Interface contacts:
Residue E65 in protein 2 contacts residue K18 in protein 1 (closest heavy-atom distance 3.4 Å).
Residue E93 in protein 2 contacts residue R20 in protein 1 (closest heavy-atom distance 3.9 Å).
Residue D91 in protein 2 contacts residue R17 in protein 1 (closest heavy-atom distance 2.6 Å).
Residue Y58 in protein 2 is in contact with residue E14 in protein 1 (closest heavy-atom distance 3.0 Å).
Residue D91 in protein 2 interacts with residue S21 in protein 1 (closest heavy-atom distance 4.1 Å).
Residue E92 in protein 2 is in contact with residue R20 in protein 1 (closest heavy-atom distance 4.5 Å).
Residue E62 in protein 2 interacts with residue R17 in protein 1 (closest heavy-atom distance 3.1 Å).
Residue L94 in protein 2 is in contact with residue R17 in protein 1 (closest heavy-atom distance 3.5 Å).
Residue L66 in protein 2 contacts residue K18 in protein 1 (closest heavy-atom distance 4.9 Å).
Residue Y58 in protein 2 is in contact with residue R17 in protein 1 (closest heavy-atom distance 4.2 Å).
Residue D91 in protein 2 contacts residue R20 in protein 1 (closest heavy-atom distance 4.8 Å).
Residue E93 in protein 2 contacts residue R17 in protein 1 (closest heavy-atom distance 2.6 Å).
Residue E62 in protein 2 interacts with residue K18 in protein 1 (closest heavy-atom distance 3.7 Å).
Residue L66 in protein 2 interacts with residue R17 in protein 1 (closest heavy-atom distance 4.8 Å).
Residue E62 in protein 2 is in contact with residue E14 in protein 1 (closest heavy-atom distance 4.4 Å).
Residue N90 in protein 2 interacts with residue S21 in protein 1 (closest heavy-atom distance 3.4 Å).

Sequence of protein 2:
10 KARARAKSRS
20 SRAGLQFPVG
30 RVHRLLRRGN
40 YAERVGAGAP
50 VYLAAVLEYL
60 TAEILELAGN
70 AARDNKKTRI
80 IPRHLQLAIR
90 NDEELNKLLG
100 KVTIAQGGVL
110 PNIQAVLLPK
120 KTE

Sequence of protein 1:
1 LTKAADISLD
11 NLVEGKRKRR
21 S

This data describes a binding interaction between two proteins.